These two protein chains interact to form a complex.

Contacts between the two chains:
Residue W126 in protein 2 is in contact with residue A63 in protein 1 (closest heavy-atom distance 3.7 Å).
Residue Y125 in protein 2 interacts with residue A63 in protein 1 (closest heavy-atom distance 4.0 Å).
Residue W126 in protein 2 is in contact with residue G64 in protein 1 (closest heavy-atom distance 3.3 Å).

Sequence of protein 1:
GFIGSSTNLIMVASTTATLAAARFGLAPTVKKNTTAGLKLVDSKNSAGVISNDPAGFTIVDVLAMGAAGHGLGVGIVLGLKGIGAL

Sequence of protein 2:
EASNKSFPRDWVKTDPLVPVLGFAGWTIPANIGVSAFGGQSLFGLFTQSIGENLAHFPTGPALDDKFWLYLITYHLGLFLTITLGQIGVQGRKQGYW